Sequence of chain B:
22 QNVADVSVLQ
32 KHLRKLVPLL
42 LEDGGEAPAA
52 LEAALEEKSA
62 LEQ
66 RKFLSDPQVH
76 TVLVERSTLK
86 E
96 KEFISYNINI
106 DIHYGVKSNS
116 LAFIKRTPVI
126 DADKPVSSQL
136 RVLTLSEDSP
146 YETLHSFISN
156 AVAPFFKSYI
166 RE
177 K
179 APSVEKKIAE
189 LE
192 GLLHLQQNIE

Contacts between the two chains:
Residue L40 in chain B contacts residue H33 in chain A (closest heavy-atom distance 3.4 Å).
Residue P130 in chain B contacts residue D44 in chain A (closest heavy-atom distance 3.4 Å).
Residue S141 in chain B interacts with residue R136 in chain A (closest heavy-atom distance 3.0 Å).
Residue T139 in chain B interacts with residue V137 in chain A (closest heavy-atom distance 3.0 Å).
Residue T148 in chain B contacts residue R136 in chain A (closest heavy-atom distance 3.0 Å).
Residue D143 in chain B contacts residue R121 in chain A (closest heavy-atom distance 2.6 Å).
Residue N155 in chain B is in contact with residue H75 in chain A (closest heavy-atom distance 2.8 Å).
Residue F161 in chain B contacts residue Y146 in chain A (closest heavy-atom distance 3.6 Å).
Residue N155 in chain B contacts residue I107 in chain A (closest heavy-atom distance 3.5 Å).
Residue L37 in chain B interacts with residue L37 in chain A (closest heavy-atom distance 3.7 Å).
Residue R136 in chain B contacts residue T139 in chain A (closest heavy-atom distance 3.5 Å).
Residue V137 in chain B interacts with residue L138 in chain A (closest heavy-atom distance 3.3 Å).
Residue N155 in chain B is in contact with residue I119 in chain A (closest heavy-atom distance 3.7 Å).
Residue R136 in chain B interacts with residue D143 in chain A (closest heavy-atom distance 3.0 Å).
Residue Y164 in chain B is in contact with residue Y146 in chain A (closest heavy-atom distance 3.6 Å).
Residue A156 in chain B is in contact with residue L138 in chain A (closest heavy-atom distance 3.5 Å).
Residue L138 in chain B interacts with residue L138 in chain A (closest heavy-atom distance 3.6 Å).
Residue R136 in chain B interacts with residue S141 in chain A (closest heavy-atom distance 3.1 Å).
Residue Y164 in chain B interacts with residue P145 in chain A (closest heavy-atom distance 3.5 Å).
Residue Y109 in chain B is in contact with residue S163 in chain A (closest heavy-atom distance 3.1 Å).
Residue V137 in chain B is in contact with residue T139 in chain A (closest heavy-atom distance 3.0 Å).
Residue N155 in chain B contacts residue T76 in chain A (closest heavy-atom distance 3.4 Å).
Residue S132 in chain B interacts with residue E43 in chain A (closest heavy-atom distance 3.0 Å).
Residue S163 in chain B interacts with residue H108 in chain A (closest heavy-atom distance 3.4 Å).
Residue I119 in chain B is in contact with residue S151 in chain A (closest heavy-atom distance 3.0 Å).
Residue Y109 in chain B contacts residue Y164 in chain A (closest heavy-atom distance 3.7 Å).
Residue F160 in chain B contacts residue H108 in chain A (closest heavy-atom distance 3.5 Å).
Residue I107 in chain B contacts residue N155 in chain A (closest heavy-atom distance 3.6 Å).
Residue Y146 in chain B is in contact with residue Y164 in chain A (closest heavy-atom distance 3.5 Å).
Residue S132 in chain B is in contact with residue L40 in chain A (closest heavy-atom distance 3.3 Å).
Residue K185 in chain B is in contact with residue E188 in chain A (closest heavy-atom distance 2.5 Å).
Residue R136 in chain B contacts residue S151 in chain A (closest heavy-atom distance 3.5 Å).
Residue V182 in chain B contacts residue L196 in chain A (closest heavy-atom distance 3.5 Å).
Residue Y109 in chain B interacts with residue F160 in chain A (closest heavy-atom distance 3.5 Å).
Residue S163 in chain B contacts residue Y109 in chain A (closest heavy-atom distance 3.3 Å).
Residue D143 in chain B contacts residue R136 in chain A (closest heavy-atom distance 3.6 Å).
Residue T76 in chain B is in contact with residue N155 in chain A (closest heavy-atom distance 3.6 Å).
Residue I186 in chain B interacts with residue L189 in chain A (closest heavy-atom distance 3.6 Å).
Residue H108 in chain B is in contact with residue S163 in chain A (closest heavy-atom distance 3.4 Å).
Residue R121 in chain B interacts with residue D143 in chain A (closest heavy-atom distance 2.9 Å).
Residue L189 in chain B contacts residue V182 in chain A (closest heavy-atom distance 3.6 Å).
Residue F160 in chain B is in contact with residue Y109 in chain A (closest heavy-atom distance 3.6 Å).
Residue L189 in chain B is in contact with residue I186 in chain A (closest heavy-atom distance 3.6 Å).
Residue R136 in chain B interacts with residue T148 in chain A (closest heavy-atom distance 3.0 Å).
Residue I119 in chain B interacts with residue F152 in chain A (closest heavy-atom distance 3.7 Å).
Residue H108 in chain B interacts with residue F160 in chain A (closest heavy-atom distance 3.5 Å).
Residue S151 in chain B interacts with residue I119 in chain A (closest heavy-atom distance 3.2 Å).
Residue L40 in chain B interacts with residue L40 in chain A (closest heavy-atom distance 3.7 Å).
Residue I165 in chain B is in contact with residue Y146 in chain A (closest heavy-atom distance 3.7 Å).
Residue E43 in chain B interacts with residue S132 in chain A (closest heavy-atom distance 2.8 Å).
Residue S141 in chain B interacts with residue R121 in chain A (closest heavy-atom distance 3.7 Å).
Residue S151 in chain B is in contact with residue R136 in chain A (closest heavy-atom distance 3.6 Å).
Residue L40 in chain B is in contact with residue S132 in chain A (closest heavy-atom distance 3.3 Å).
Residue P145 in chain B contacts residue F160 in chain A (closest heavy-atom distance 3.6 Å).
Residue L138 in chain B interacts with residue V137 in chain A (closest heavy-atom distance 3.3 Å).
Residue H75 in chain B contacts residue N155 in chain A (closest heavy-atom distance 2.9 Å).
Residue H33 in chain B interacts with residue L40 in chain A (closest heavy-atom distance 3.4 Å).
Residue T139 in chain B interacts with residue R136 in chain A (closest heavy-atom distance 3.4 Å).
Residue D44 in chain B interacts with residue P130 in chain A (closest heavy-atom distance 3.6 Å).
Residue Y164 in chain B interacts with residue Y109 in chain A (closest heavy-atom distance 3.5 Å).

These two protein chains interact to form a complex.

Sequence of chain A:
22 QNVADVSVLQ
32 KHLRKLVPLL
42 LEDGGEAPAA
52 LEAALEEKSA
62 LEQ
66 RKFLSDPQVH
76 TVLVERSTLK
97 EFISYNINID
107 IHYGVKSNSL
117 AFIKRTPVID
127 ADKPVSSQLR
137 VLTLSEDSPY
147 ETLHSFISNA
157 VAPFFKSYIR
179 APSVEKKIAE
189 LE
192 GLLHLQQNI